Contacts between the two chains:
Residue G112 in the first protein interacts with residue F3 in the second protein (closest heavy-atom distance 4.4 Å).
Residue L55 in the first protein interacts with residue W8 in the second protein (closest heavy-atom distance 4.6 Å).
Residue N59 in the first protein contacts residue W2 in the second protein (closest heavy-atom distance 3.3 Å).
Residue E99 in the first protein is in contact with residue F3 in the second protein (closest heavy-atom distance 4.7 Å).
Residue Y32 in the first protein contacts residue W10 in the second protein (closest heavy-atom distance 4.1 Å).
Residue E99 in the first protein contacts residue T6 in the second protein (closest heavy-atom distance 2.5 Å).
Residue Y32 in the first protein is in contact with residue T6 in the second protein (closest heavy-atom distance 4.0 Å).
Residue F114 in the first protein interacts with residue F3 in the second protein (closest heavy-atom distance 4.3 Å).
Residue W47 in the first protein is in contact with residue F3 in the second protein (closest heavy-atom distance 3.9 Å).
Residue T58 in the first protein contacts residue W2 in the second protein (closest heavy-atom distance 4.0 Å).
Residue I52 in the first protein contacts residue W2 in the second protein (closest heavy-atom distance 3.7 Å).
Residue P110 in the first protein is in contact with residue N7 in the second protein (closest heavy-atom distance 3.5 Å).
Residue L55 in the first protein contacts residue L9 in the second protein (closest heavy-atom distance 4.0 Å).
Residue A33 in the first protein interacts with residue W2 in the second protein (closest heavy-atom distance 3.6 Å).
Residue I57 in the first protein contacts residue W2 in the second protein (closest heavy-atom distance 3.2 Å).
Residue I52 in the first protein contacts residue T6 in the second protein (closest heavy-atom distance 3.9 Å).
Residue L107 in the first protein interacts with residue W10 in the second protein (closest heavy-atom distance 3.3 Å).
Residue G108 in the first protein interacts with residue W10 in the second protein (closest heavy-atom distance 3.5 Å).
Residue K109 in the first protein is in contact with residue W10 in the second protein (closest heavy-atom distance 3.5 Å).
Residue I57 in the first protein is in contact with residue I5 in the second protein (closest heavy-atom distance 4.5 Å).
Residue G50 in the first protein is in contact with residue W2 in the second protein (closest heavy-atom distance 3.5 Å).
Residue I52 in the first protein contacts residue L9 in the second protein (closest heavy-atom distance 4.5 Å).
Residue P110 in the first protein is in contact with residue T6 in the second protein (closest heavy-atom distance 3.5 Å).
Residue P110 in the first protein interacts with residue W10 in the second protein (closest heavy-atom distance 3.7 Å).
Residue S35 in the first protein is in contact with residue W2 in the second protein (closest heavy-atom distance 4.2 Å).
Residue V51 in the first protein interacts with residue W2 in the second protein (closest heavy-atom distance 3.5 Å).
Residue L54 in the first protein interacts with residue L9 in the second protein (closest heavy-atom distance 4.0 Å).
Residue N59 in the first protein interacts with residue F3 in the second protein (closest heavy-atom distance 4.0 Å).
Residue T31 in the first protein contacts residue K13 in the second protein (closest heavy-atom distance 4.3 Å).
Residue L54 in the first protein contacts residue K13 in the second protein (closest heavy-atom distance 3.5 Å).
Residue L34 in the first protein contacts residue W2 in the second protein (closest heavy-atom distance 4.3 Å).
Residue A33 in the first protein contacts residue T6 in the second protein (closest heavy-atom distance 3.6 Å).
Residue L55 in the first protein contacts residue I5 in the second protein (closest heavy-atom distance 3.7 Å).
Residue S35 in the first protein contacts residue F3 in the second protein (closest heavy-atom distance 4.5 Å).
Residue W47 in the first protein interacts with residue W2 in the second protein (closest heavy-atom distance 4.8 Å).
Residue I52 in the first protein contacts residue I5 in the second protein (closest heavy-atom distance 3.7 Å).
Residue K109 in the first protein is in contact with residue N7 in the second protein (closest heavy-atom distance 3.2 Å).
Residue T31 in the first protein is in contact with residue L9 in the second protein (closest heavy-atom distance 3.9 Å).
Residue T31 in the first protein contacts residue T6 in the second protein (closest heavy-atom distance 3.3 Å).

These two protein chains interact to form a complex.

Sequence of the second protein:
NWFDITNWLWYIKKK

Sequence of the first protein:
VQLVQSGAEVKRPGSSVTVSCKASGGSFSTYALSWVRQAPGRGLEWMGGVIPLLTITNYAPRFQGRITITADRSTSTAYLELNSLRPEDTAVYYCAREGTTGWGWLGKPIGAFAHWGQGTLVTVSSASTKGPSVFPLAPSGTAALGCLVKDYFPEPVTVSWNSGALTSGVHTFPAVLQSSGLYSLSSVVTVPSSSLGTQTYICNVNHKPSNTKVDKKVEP